Sequence of chain A:
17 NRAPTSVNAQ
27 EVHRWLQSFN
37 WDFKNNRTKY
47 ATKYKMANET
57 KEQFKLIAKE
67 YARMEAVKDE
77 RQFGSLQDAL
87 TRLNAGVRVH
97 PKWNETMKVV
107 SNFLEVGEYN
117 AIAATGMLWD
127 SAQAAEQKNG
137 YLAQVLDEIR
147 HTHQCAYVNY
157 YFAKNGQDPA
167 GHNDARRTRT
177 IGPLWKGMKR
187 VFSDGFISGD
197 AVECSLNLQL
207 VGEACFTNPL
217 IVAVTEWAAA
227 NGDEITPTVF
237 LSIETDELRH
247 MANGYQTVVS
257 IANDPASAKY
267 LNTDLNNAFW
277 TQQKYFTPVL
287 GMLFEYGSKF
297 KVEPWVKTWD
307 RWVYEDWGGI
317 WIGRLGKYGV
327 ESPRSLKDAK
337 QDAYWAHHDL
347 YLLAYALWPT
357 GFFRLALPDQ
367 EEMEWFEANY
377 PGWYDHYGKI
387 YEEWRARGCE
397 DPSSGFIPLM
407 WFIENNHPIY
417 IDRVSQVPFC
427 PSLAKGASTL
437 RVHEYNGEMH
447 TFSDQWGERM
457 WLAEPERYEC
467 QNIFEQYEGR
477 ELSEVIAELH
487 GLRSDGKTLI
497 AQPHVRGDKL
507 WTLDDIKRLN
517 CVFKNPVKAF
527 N

Residue-level contacts at the interface:
Residue T21 in chain A interacts with residue S128 in chain B (closest heavy-atom distance 2.9 Å).
Residue A226 in chain A interacts with residue M16 in chain B (closest heavy-atom distance 3.0 Å).
Residue E27 in chain A contacts residue K202 in chain B (closest heavy-atom distance 2.8 Å).
Residue R186 in chain A contacts residue Q74 in chain B (closest heavy-atom distance 2.8 Å).
Residue E230 in chain A interacts with residue R9 in chain B (closest heavy-atom distance 2.7 Å).
Residue D190 in chain A interacts with residue S82 in chain B (closest heavy-atom distance 2.5 Å).
Residue S194 in chain A contacts residue Q74 in chain B (closest heavy-atom distance 3.1 Å).
Residue K45 in chain A is in contact with residue W235 in chain B (closest heavy-atom distance 2.8 Å).
Residue K65 in chain A is in contact with residue Q283 in chain B (closest heavy-atom distance 2.8 Å).
Residue S34 in chain A is in contact with residue T211 in chain B (closest heavy-atom distance 2.7 Å).
Residue K182 in chain A is in contact with residue W69 in chain B (closest heavy-atom distance 3.1 Å).
Residue R172 in chain A contacts residue L52 in chain B (closest heavy-atom distance 2.8 Å).
Residue E222 in chain A is in contact with residue R7 in chain B (closest heavy-atom distance 2.9 Å).
Residue Q467 in chain A is in contact with residue D71 in chain B (closest heavy-atom distance 2.6 Å).
Residue D170 in chain A interacts with residue Y37 in chain B (closest heavy-atom distance 2.5 Å).
Residue A225 in chain A is in contact with residue G10 in chain B (closest heavy-atom distance 2.9 Å).
Residue N41 in chain A interacts with residue Q236 in chain B (closest heavy-atom distance 3.0 Å).
Residue Y115 in chain A interacts with residue Q57 in chain B (closest heavy-atom distance 2.5 Å).
Residue N42 in chain A contacts residue Q236 in chain B (closest heavy-atom distance 3.0 Å).
Residue H149 in chain A contacts residue T53 in chain B (closest heavy-atom distance 3.0 Å).
Residue N169 in chain A contacts residue N32 in chain B (closest heavy-atom distance 2.9 Å).
Residue S22 in chain A contacts residue D121 in chain B (closest heavy-atom distance 2.9 Å).
Residue E465 in chain A interacts with residue K75 in chain B (closest heavy-atom distance 2.9 Å).
Residue S34 in chain A contacts residue K215 in chain B (closest heavy-atom distance 3.0 Å).
Residue W125 in chain A interacts with residue N161 in chain B (closest heavy-atom distance 2.9 Å).
Residue R172 in chain A contacts residue V54 in chain B (closest heavy-atom distance 2.9 Å).
Residue W31 in chain A is in contact with residue E209 in chain B (closest heavy-atom distance 2.8 Å).
Residue D190 in chain A is in contact with residue T73 in chain B (closest heavy-atom distance 2.7 Å).
Residue N169 in chain A interacts with residue G36 in chain B (closest heavy-atom distance 3.0 Å).
Residue R18 in chain A is in contact with residue A129 in chain B (closest heavy-atom distance 3.0 Å).
Residue N36 in chain A is in contact with residue K215 in chain B (closest heavy-atom distance 3.0 Å).
Residue R186 in chain A interacts with residue T73 in chain B (closest heavy-atom distance 2.9 Å).
Residue R463 in chain A is in contact with residue K75 in chain B (closest heavy-atom distance 2.7 Å).
Residue D126 in chain A is in contact with residue S164 in chain B (closest heavy-atom distance 2.7 Å).
Residue Y115 in chain A is in contact with residue R176 in chain B (closest heavy-atom distance 2.9 Å).
Residue H149 in chain A contacts residue H106 in chain B (closest heavy-atom distance 3.1 Å).
Residue K185 in chain A interacts with residue D68 in chain B (closest heavy-atom distance 3.0 Å).
Residue Q163 in chain A contacts residue L29 in chain B (closest heavy-atom distance 2.8 Å).
Residue R172 in chain A is in contact with residue A51 in chain B (closest heavy-atom distance 2.9 Å).
Residue K65 in chain A is in contact with residue D188 in chain B (closest heavy-atom distance 2.8 Å).
Residue T176 in chain A contacts residue W69 in chain B (closest heavy-atom distance 3.0 Å).
Residue R463 in chain A is in contact with residue H77 in chain B (closest heavy-atom distance 3.1 Å).
Residue A64 in chain A interacts with residue Q191 in chain B (closest heavy-atom distance 2.8 Å).
Residue W37 in chain A interacts with residue E232 in chain B (closest heavy-atom distance 2.9 Å).
Residue S194 in chain A interacts with residue S82 in chain B (closest heavy-atom distance 2.7 Å).
Residue E66 in chain A is in contact with residue W117 in chain B (closest heavy-atom distance 3.0 Å).
Residue R43 in chain A interacts with residue Q236 in chain B (closest heavy-atom distance 2.8 Å).
Residue Q163 in chain A interacts with residue P28 in chain B (closest heavy-atom distance 3.0 Å).
Residue K65 in chain A is in contact with residue Y287 in chain B (closest heavy-atom distance 3.0 Å).
Residue Y115 in chain A contacts residue D173 in chain B (closest heavy-atom distance 2.9 Å).
Residue S490 in chain A contacts residue D30 in chain B (closest heavy-atom distance 2.5 Å).
Residue A159 in chain A is in contact with residue N33 in chain B (closest heavy-atom distance 2.9 Å).
Residue E462 in chain A interacts with residue G78 in chain B (closest heavy-atom distance 2.7 Å).
Residue D190 in chain A contacts residue W72 in chain B (closest heavy-atom distance 3.0 Å).
Residue W181 in chain A contacts residue D68 in chain B (closest heavy-atom distance 2.8 Å).
Residue R489 in chain A contacts residue L29 in chain B (closest heavy-atom distance 3.1 Å).
Residue L142 in chain A is in contact with residue H106 in chain B (closest heavy-atom distance 3.0 Å).
Residue S22 in chain A contacts residue K202 in chain B (closest heavy-atom distance 2.7 Å).
Residue K45 in chain A contacts residue V238 in chain B (closest heavy-atom distance 2.9 Å).
Residue Y46 in chain A is in contact with residue E169 in chain B (closest heavy-atom distance 2.6 Å).

This data describes a binding interaction between two proteins.

Sequence of chain B:
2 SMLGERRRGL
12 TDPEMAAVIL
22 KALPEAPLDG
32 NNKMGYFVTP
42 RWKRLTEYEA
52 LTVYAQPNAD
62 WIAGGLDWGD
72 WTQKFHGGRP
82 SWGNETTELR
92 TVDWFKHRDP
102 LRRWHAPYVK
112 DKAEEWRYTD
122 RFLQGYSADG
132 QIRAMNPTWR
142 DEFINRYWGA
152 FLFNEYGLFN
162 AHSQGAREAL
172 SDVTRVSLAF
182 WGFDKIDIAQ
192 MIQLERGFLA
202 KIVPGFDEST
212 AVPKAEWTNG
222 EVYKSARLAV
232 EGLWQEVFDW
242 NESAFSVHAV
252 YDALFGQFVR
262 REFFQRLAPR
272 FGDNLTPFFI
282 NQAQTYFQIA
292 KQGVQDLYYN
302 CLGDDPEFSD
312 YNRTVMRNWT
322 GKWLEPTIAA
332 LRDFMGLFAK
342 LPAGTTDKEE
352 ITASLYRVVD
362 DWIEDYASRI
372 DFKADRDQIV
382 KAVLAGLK